Residue-level contacts at the interface:
Residue N173 in the first protein contacts residue E5 in the second protein (closest heavy-atom distance 3.6 Å).
Residue P414 in the first protein interacts with residue R13 in the second protein (closest heavy-atom distance 3.8 Å).
Residue N173 in the first protein is in contact with residue W8 in the second protein (closest heavy-atom distance 4.4 Å).
Residue I192 in the first protein interacts with residue W8 in the second protein (closest heavy-atom distance 3.8 Å).
Residue P414 in the first protein interacts with residue S14 in the second protein (closest heavy-atom distance 5.0 Å).
Residue L413 in the first protein interacts with residue K15 in the second protein (closest heavy-atom distance 4.1 Å).
Residue N173 in the first protein is in contact with residue E7 in the second protein (closest heavy-atom distance 2.8 Å).
Residue Y411 in the first protein interacts with residue I3 in the second protein (closest heavy-atom distance 3.8 Å).
Residue F194 in the first protein interacts with residue W8 in the second protein (closest heavy-atom distance 3.6 Å).
Residue Y411 in the first protein is in contact with residue R13 in the second protein (closest heavy-atom distance 3.1 Å).
Residue F194 in the first protein interacts with residue I11 in the second protein (closest heavy-atom distance 3.7 Å).
Residue A412 in the first protein interacts with residue R13 in the second protein (closest heavy-atom distance 3.5 Å).
Residue N173 in the first protein interacts with residue N6 in the second protein (closest heavy-atom distance 3.4 Å).
Residue I28 in the first protein is in contact with residue I3 in the second protein (closest heavy-atom distance 4.5 Å).
Residue V175 in the first protein interacts with residue W8 in the second protein (closest heavy-atom distance 3.7 Å).
Residue V175 in the first protein interacts with residue E7 in the second protein (closest heavy-atom distance 3.8 Å).
Residue Y411 in the first protein interacts with residue V9 in the second protein (closest heavy-atom distance 4.8 Å).
Residue L166 in the first protein contacts residue W8 in the second protein (closest heavy-atom distance 3.8 Å).
Residue I170 in the first protein interacts with residue N6 in the second protein (closest heavy-atom distance 2.9 Å).
Residue L417 in the first protein interacts with residue K15 in the second protein (closest heavy-atom distance 4.3 Å).
Residue A195 in the first protein contacts residue W8 in the second protein (closest heavy-atom distance 3.9 Å).
Residue P414 in the first protein is in contact with residue K15 in the second protein (closest heavy-atom distance 3.9 Å).
Residue I408 in the first protein is in contact with residue V9 in the second protein (closest heavy-atom distance 4.6 Å).
Residue D6 in the first protein is in contact with residue R13 in the second protein (closest heavy-atom distance 3.8 Å).
Residue A171 in the first protein interacts with residue N6 in the second protein (closest heavy-atom distance 4.7 Å).
Residue I170 in the first protein interacts with residue L12 in the second protein (closest heavy-atom distance 4.5 Å).
Residue L417 in the first protein contacts residue R16 in the second protein (closest heavy-atom distance 3.4 Å).
Residue A174 in the first protein is in contact with residue W8 in the second protein (closest heavy-atom distance 3.2 Å).
Residue I170 in the first protein contacts residue W8 in the second protein (closest heavy-atom distance 3.6 Å).
Residue V175 in the first protein is in contact with residue I11 in the second protein (closest heavy-atom distance 3.7 Å).
Residue I408 in the first protein is in contact with residue N6 in the second protein (closest heavy-atom distance 4.0 Å).
Residue L10 in the first protein interacts with residue I3 in the second protein (closest heavy-atom distance 4.7 Å).
Residue Y409 in the first protein contacts residue L12 in the second protein (closest heavy-atom distance 3.8 Å).
Residue I408 in the first protein is in contact with residue I3 in the second protein (closest heavy-atom distance 4.7 Å).
Residue L413 in the first protein is in contact with residue L12 in the second protein (closest heavy-atom distance 4.3 Å).
Residue A412 in the first protein contacts residue V9 in the second protein (closest heavy-atom distance 4.2 Å).
Residue A412 in the first protein contacts residue L12 in the second protein (closest heavy-atom distance 4.0 Å).
Residue P414 in the first protein contacts residue L12 in the second protein (closest heavy-atom distance 3.1 Å).
Residue P414 in the first protein interacts with residue R16 in the second protein (closest heavy-atom distance 4.4 Å).
Residue A169 in the first protein interacts with residue W8 in the second protein (closest heavy-atom distance 3.4 Å).
Residue I408 in the first protein interacts with residue L12 in the second protein (closest heavy-atom distance 4.9 Å).
Residue E425 in the first protein interacts with residue K15 in the second protein (closest heavy-atom distance 3.0 Å).

Sequence of the first protein:
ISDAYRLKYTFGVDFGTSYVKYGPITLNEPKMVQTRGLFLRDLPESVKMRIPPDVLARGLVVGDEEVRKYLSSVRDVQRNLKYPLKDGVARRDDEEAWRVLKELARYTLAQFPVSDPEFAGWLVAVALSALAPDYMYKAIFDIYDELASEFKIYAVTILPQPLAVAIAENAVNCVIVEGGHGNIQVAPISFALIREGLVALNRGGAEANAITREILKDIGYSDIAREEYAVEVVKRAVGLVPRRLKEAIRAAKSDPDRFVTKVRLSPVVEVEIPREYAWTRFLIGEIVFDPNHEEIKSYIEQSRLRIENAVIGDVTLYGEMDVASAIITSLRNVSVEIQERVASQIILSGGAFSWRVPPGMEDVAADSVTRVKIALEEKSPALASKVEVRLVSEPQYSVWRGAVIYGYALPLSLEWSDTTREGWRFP

This data describes a binding interaction between two proteins.

Sequence of the second protein:
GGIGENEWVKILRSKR